These two protein chains interact to form a complex.

Sequence of protein 2:
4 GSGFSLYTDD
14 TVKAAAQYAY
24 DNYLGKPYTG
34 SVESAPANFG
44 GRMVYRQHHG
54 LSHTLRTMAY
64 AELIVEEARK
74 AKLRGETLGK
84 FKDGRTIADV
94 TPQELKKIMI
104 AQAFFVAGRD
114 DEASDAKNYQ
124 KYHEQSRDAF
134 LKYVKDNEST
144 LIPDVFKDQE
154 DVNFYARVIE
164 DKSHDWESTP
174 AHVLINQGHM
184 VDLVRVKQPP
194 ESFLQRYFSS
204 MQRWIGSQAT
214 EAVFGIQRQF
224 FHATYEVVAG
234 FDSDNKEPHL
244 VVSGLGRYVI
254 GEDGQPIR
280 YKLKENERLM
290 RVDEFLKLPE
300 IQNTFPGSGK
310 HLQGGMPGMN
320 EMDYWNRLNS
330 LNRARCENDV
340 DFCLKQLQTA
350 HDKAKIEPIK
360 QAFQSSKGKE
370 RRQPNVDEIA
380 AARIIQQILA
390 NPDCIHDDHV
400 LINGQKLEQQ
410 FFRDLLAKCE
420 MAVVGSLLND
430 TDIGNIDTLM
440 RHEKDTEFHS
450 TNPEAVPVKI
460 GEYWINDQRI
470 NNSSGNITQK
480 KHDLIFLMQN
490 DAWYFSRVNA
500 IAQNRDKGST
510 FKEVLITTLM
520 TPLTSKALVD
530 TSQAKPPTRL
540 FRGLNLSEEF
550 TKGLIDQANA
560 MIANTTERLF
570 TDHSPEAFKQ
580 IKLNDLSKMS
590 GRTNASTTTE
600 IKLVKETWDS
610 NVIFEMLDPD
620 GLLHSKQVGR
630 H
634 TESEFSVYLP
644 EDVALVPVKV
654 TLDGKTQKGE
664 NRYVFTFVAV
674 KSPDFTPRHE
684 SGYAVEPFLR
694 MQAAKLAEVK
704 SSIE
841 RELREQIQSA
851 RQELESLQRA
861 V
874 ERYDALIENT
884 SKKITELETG

Interface contacts:
Residue S160 in protein 1 interacts with residue Q660 in protein 2 (closest heavy-atom distance 2.9 Å).
Residue H148 in protein 1 is in contact with residue T659 in protein 2 (closest heavy-atom distance 3.3 Å).
Residue R32 in protein 1 contacts residue Y462 in protein 2 (closest heavy-atom distance 3.2 Å).
Residue T616 in protein 1 contacts residue T537 in protein 2 (closest heavy-atom distance 3.8 Å).
Residue Q164 in protein 1 is in contact with residue E605 in protein 2 (closest heavy-atom distance 2.7 Å).
Residue R137 in protein 1 contacts residue D147 in protein 2 (closest heavy-atom distance 2.8 Å).
Residue L201 in protein 1 contacts residue K652 in protein 2 (closest heavy-atom distance 3.3 Å).
Residue E199 in protein 1 contacts residue T11 in protein 2 (closest heavy-atom distance 3.4 Å).
Residue F205 in protein 1 interacts with residue K601 in protein 2 (closest heavy-atom distance 3.8 Å).
Residue T479 in protein 1 interacts with residue T606 in protein 2 (closest heavy-atom distance 3.7 Å).
Residue R200 in protein 1 contacts residue Y10 in protein 2 (closest heavy-atom distance 3.8 Å).
Residue L155 in protein 1 interacts with residue Q660 in protein 2 (closest heavy-atom distance 3.6 Å).
Residue H477 in protein 1 contacts residue T606 in protein 2 (closest heavy-atom distance 3.5 Å).
Residue L421 in protein 1 interacts with residue E605 in protein 2 (closest heavy-atom distance 3.6 Å).
Residue H148 in protein 1 is in contact with residue Q660 in protein 2 (closest heavy-atom distance 3.4 Å).
Residue Q164 in protein 1 interacts with residue D608 in protein 2 (closest heavy-atom distance 3.5 Å).
Residue R200 in protein 1 contacts residue G6 in protein 2 (closest heavy-atom distance 3.4 Å).
Residue R200 in protein 1 contacts residue S8 in protein 2 (closest heavy-atom distance 3.4 Å).
Residue R200 in protein 1 is in contact with residue H350 in protein 2 (closest heavy-atom distance 3.7 Å).
Residue Q164 in protein 1 interacts with residue T606 in protein 2 (closest heavy-atom distance 3.3 Å).
Residue N638 in protein 1 contacts residue Q626 in protein 2 (closest heavy-atom distance 3.3 Å).
Residue R200 in protein 1 interacts with residue T11 in protein 2 (closest heavy-atom distance 3.3 Å).
Residue L201 in protein 1 contacts residue E614 in protein 2 (closest heavy-atom distance 3.5 Å).
Residue E404 in protein 1 interacts with residue R629 in protein 2 (closest heavy-atom distance 3.6 Å).
Residue F423 in protein 1 contacts residue E599 in protein 2 (closest heavy-atom distance 3.7 Å).
Residue H148 in protein 1 contacts residue K658 in protein 2 (closest heavy-atom distance 3.9 Å).
Residue G609 in protein 1 is in contact with residue K16 in protein 2 (closest heavy-atom distance 3.6 Å).
Residue E612 in protein 1 is in contact with residue K344 in protein 2 (closest heavy-atom distance 3.4 Å).
Residue G609 in protein 1 interacts with residue K344 in protein 2 (closest heavy-atom distance 3.6 Å).
Residue R198 in protein 1 is in contact with residue K344 in protein 2 (closest heavy-atom distance 3.8 Å).
Residue Y604 in protein 1 interacts with residue T348 in protein 2 (closest heavy-atom distance 3.0 Å).
Residue N638 in protein 1 is in contact with residue E635 in protein 2 (closest heavy-atom distance 3.1 Å).
Residue M601 in protein 1 contacts residue Y228 in protein 2 (closest heavy-atom distance 3.7 Å).
Residue N136 in protein 1 interacts with residue D13 in protein 2 (closest heavy-atom distance 2.6 Å).
Residue S30 in protein 1 is in contact with residue I469 in protein 2 (closest heavy-atom distance 3.1 Å).
Residue Y604 in protein 1 is in contact with residue Q345 in protein 2 (closest heavy-atom distance 3.1 Å).
Residue M601 in protein 1 is in contact with residue F341 in protein 2 (closest heavy-atom distance 3.4 Å).
Residue Y607 in protein 1 interacts with residue K344 in protein 2 (closest heavy-atom distance 3.4 Å).
Residue H148 in protein 1 is in contact with residue G662 in protein 2 (closest heavy-atom distance 3.7 Å).
Residue Q164 in protein 1 contacts residue K604 in protein 2 (closest heavy-atom distance 3.6 Å).
Residue E610 in protein 1 interacts with residue K344 in protein 2 (closest heavy-atom distance 2.9 Å).
Residue R200 in protein 1 interacts with residue D351 in protein 2 (closest heavy-atom distance 2.6 Å).
Residue R200 in protein 1 interacts with residue Q347 in protein 2 (closest heavy-atom distance 3.6 Å).
Residue T616 in protein 1 contacts residue K534 in protein 2 (closest heavy-atom distance 3.1 Å).
Residue S30 in protein 1 is in contact with residue D466 in protein 2 (closest heavy-atom distance 3.0 Å).
Residue T479 in protein 1 interacts with residue W607 in protein 2 (closest heavy-atom distance 3.8 Å).
Residue R167 in protein 1 is in contact with residue R665 in protein 2 (closest heavy-atom distance 2.9 Å).
Residue G609 in protein 1 interacts with residue D340 in protein 2 (closest heavy-atom distance 2.6 Å).
Residue L421 in protein 1 interacts with residue T606 in protein 2 (closest heavy-atom distance 3.8 Å).
Residue R198 in protein 1 is in contact with residue Y10 in protein 2 (closest heavy-atom distance 3.6 Å).
Residue F423 in protein 1 contacts residue K601 in protein 2 (closest heavy-atom distance 3.8 Å).
Residue N204 in protein 1 interacts with residue K601 in protein 2 (closest heavy-atom distance 3.0 Å).
Residue S608 in protein 1 contacts residue D340 in protein 2 (closest heavy-atom distance 3.3 Å).
Residue L201 in protein 1 is in contact with residue V667 in protein 2 (closest heavy-atom distance 3.8 Å).
Residue R167 in protein 1 contacts residue D608 in protein 2 (closest heavy-atom distance 3.7 Å).
Residue Q422 in protein 1 interacts with residue E635 in protein 2 (closest heavy-atom distance 3.8 Å).
Residue R167 in protein 1 contacts residue K658 in protein 2 (closest heavy-atom distance 2.5 Å).
Residue S605 in protein 1 is in contact with residue R334 in protein 2 (closest heavy-atom distance 3.4 Å).
Residue Q71 in protein 1 contacts residue D147 in protein 2 (closest heavy-atom distance 3.4 Å).
Residue F423 in protein 1 interacts with residue L602 in protein 2 (closest heavy-atom distance 3.8 Å).

Sequence of protein 1:
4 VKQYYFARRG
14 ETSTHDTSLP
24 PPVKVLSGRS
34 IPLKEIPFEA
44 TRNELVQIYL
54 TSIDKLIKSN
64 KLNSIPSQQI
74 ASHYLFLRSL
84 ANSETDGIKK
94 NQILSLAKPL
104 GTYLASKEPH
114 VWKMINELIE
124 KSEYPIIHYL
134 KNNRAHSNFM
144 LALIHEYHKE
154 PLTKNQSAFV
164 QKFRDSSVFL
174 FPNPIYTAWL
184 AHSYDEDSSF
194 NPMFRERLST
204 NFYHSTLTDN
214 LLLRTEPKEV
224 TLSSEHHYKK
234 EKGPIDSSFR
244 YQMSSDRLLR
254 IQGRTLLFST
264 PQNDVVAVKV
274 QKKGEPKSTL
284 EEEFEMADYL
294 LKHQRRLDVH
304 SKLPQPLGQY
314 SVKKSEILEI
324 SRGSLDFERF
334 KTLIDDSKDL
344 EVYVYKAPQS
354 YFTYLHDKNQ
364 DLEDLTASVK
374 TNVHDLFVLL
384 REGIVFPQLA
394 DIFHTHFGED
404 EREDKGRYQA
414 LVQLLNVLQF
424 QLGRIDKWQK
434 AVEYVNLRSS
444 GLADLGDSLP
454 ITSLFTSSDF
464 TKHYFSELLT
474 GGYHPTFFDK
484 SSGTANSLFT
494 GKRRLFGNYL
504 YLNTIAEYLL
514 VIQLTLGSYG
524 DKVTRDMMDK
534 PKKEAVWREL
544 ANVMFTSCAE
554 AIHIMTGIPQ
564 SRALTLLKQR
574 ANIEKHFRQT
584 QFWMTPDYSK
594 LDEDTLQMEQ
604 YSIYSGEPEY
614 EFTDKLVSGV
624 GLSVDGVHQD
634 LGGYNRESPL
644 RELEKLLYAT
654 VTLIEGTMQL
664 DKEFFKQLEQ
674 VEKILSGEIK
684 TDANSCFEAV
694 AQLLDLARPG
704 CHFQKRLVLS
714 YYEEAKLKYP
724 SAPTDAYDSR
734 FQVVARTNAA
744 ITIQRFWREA